The following describes two proteins that form a bound complex.

Sequence of the second protein:
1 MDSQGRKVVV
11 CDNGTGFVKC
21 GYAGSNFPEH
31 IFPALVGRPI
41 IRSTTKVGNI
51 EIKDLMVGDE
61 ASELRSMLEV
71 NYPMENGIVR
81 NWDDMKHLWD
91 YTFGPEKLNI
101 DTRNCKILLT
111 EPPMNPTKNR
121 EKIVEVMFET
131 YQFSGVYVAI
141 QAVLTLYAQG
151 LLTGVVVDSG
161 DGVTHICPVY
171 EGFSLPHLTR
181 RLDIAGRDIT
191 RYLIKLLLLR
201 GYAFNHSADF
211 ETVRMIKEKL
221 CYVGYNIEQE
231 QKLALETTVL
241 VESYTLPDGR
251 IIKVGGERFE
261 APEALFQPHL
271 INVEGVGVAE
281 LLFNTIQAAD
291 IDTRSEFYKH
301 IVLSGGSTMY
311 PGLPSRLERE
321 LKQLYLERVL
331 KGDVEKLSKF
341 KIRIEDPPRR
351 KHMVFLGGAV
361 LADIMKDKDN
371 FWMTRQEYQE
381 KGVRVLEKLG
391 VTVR

Residue-level contacts at the interface:
Residue I78 in the second protein interacts with residue A7 in the first protein (closest heavy-atom distance 3.1 Å).
Residue N115 in the second protein is in contact with residue W1 in the first protein (closest heavy-atom distance 4.0 Å).
Residue N76 in the second protein contacts residue C5 in the first protein (closest heavy-atom distance 4.6 Å).
Residue I78 in the second protein is in contact with residue W1 in the first protein (closest heavy-atom distance 3.0 Å).
Residue M114 in the second protein interacts with residue W1 in the first protein (closest heavy-atom distance 3.3 Å).
Residue R181 in the second protein contacts residue W1 in the first protein (closest heavy-atom distance 3.0 Å).
Residue N76 in the second protein interacts with residue A7 in the first protein (closest heavy-atom distance 4.0 Å).
Residue P116 in the second protein contacts residue W1 in the first protein (closest heavy-atom distance 2.8 Å).
Residue D183 in the second protein contacts residue W1 in the first protein (closest heavy-atom distance 4.3 Å).
Residue R80 in the second protein contacts residue A7 in the first protein (closest heavy-atom distance 5.0 Å).
Residue D183 in the second protein interacts with residue C5 in the first protein (closest heavy-atom distance 3.9 Å).
Residue N76 in the second protein contacts residue W1 in the first protein (closest heavy-atom distance 4.6 Å).
Residue E75 in the second protein is in contact with residue A7 in the first protein (closest heavy-atom distance 2.7 Å).

Sequence of the first protein:
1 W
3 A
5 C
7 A